Interface contacts:
Residue W216 in protein 2 interacts with residue R46 in protein 1 (closest heavy-atom distance 3.4 Å).
Residue H201 in protein 2 is in contact with residue L41 in protein 1 (closest heavy-atom distance 4.5 Å).
Residue R132 in protein 2 interacts with residue P31 in protein 1 (closest heavy-atom distance 4.2 Å).
Residue C211 in protein 2 is in contact with residue V44 in protein 1 (closest heavy-atom distance 4.7 Å).
Residue N219 in protein 2 is in contact with residue V44 in protein 1 (closest heavy-atom distance 4.9 Å).
Residue P212 in protein 2 is in contact with residue V44 in protein 1 (closest heavy-atom distance 3.2 Å).
Residue P127 in protein 2 contacts residue E33 in protein 1 (closest heavy-atom distance 4.1 Å).
Residue L200 in protein 2 contacts residue I40 in protein 1 (closest heavy-atom distance 4.6 Å).
Residue S128 in protein 2 contacts residue E33 in protein 1 (closest heavy-atom distance 3.1 Å).
Residue Y32 in protein 2 interacts with residue Y22 in protein 1 (closest heavy-atom distance 3.8 Å).
Residue W207 in protein 2 contacts residue P42 in protein 1 (closest heavy-atom distance 3.7 Å).
Residue Y28 in protein 2 interacts with residue I32 in protein 1 (closest heavy-atom distance 3.5 Å).
Residue S213 in protein 2 interacts with residue N81 in protein 1 (closest heavy-atom distance 2.4 Å).
Residue I204 in protein 2 interacts with residue P42 in protein 1 (closest heavy-atom distance 3.5 Å).
Residue I204 in protein 2 contacts residue S38 in protein 1 (closest heavy-atom distance 4.2 Å).
Residue S213 in protein 2 interacts with residue P47 in protein 1 (closest heavy-atom distance 3.4 Å).
Residue W216 in protein 2 contacts residue V44 in protein 1 (closest heavy-atom distance 4.4 Å).
Residue P212 in protein 2 contacts residue I45 in protein 1 (closest heavy-atom distance 2.9 Å).
Residue R187 in protein 2 interacts with residue E39 in protein 1 (closest heavy-atom distance 2.5 Å).
Residue S188 in protein 2 contacts residue S38 in protein 1 (closest heavy-atom distance 4.5 Å).
Residue P199 in protein 2 contacts residue I40 in protein 1 (closest heavy-atom distance 4.2 Å).
Residue P199 in protein 2 is in contact with residue E39 in protein 1 (closest heavy-atom distance 4.7 Å).
Residue K168 in protein 2 is in contact with residue E33 in protein 1 (closest heavy-atom distance 4.0 Å).
Residue H201 in protein 2 interacts with residue E39 in protein 1 (closest heavy-atom distance 3.6 Å).
Residue S185 in protein 2 interacts with residue E39 in protein 1 (closest heavy-atom distance 3.5 Å).
Residue R187 in protein 2 interacts with residue T35 in protein 1 (closest heavy-atom distance 2.5 Å).
Residue K168 in protein 2 contacts residue T35 in protein 1 (closest heavy-atom distance 4.1 Å).
Residue I204 in protein 2 contacts residue E39 in protein 1 (closest heavy-atom distance 3.9 Å).
Residue Y28 in protein 2 is in contact with residue A30 in protein 1 (closest heavy-atom distance 4.9 Å).
Residue S188 in protein 2 contacts residue E39 in protein 1 (closest heavy-atom distance 4.5 Å).
Residue V130 in protein 2 contacts residue E33 in protein 1 (closest heavy-atom distance 3.3 Å).
Residue C198 in protein 2 is in contact with residue T35 in protein 1 (closest heavy-atom distance 4.0 Å).
Residue C198 in protein 2 interacts with residue I40 in protein 1 (closest heavy-atom distance 4.6 Å).
Residue I204 in protein 2 is in contact with residue I40 in protein 1 (closest heavy-atom distance 4.7 Å).
Residue E129 in protein 2 is in contact with residue T34 in protein 1 (closest heavy-atom distance 4.0 Å).
Residue R187 in protein 2 contacts residue T34 in protein 1 (closest heavy-atom distance 3.7 Å).
Residue W207 in protein 2 is in contact with residue V44 in protein 1 (closest heavy-atom distance 3.2 Å).
Residue S215 in protein 2 interacts with residue V44 in protein 1 (closest heavy-atom distance 3.6 Å).
Residue P212 in protein 2 interacts with residue L43 in protein 1 (closest heavy-atom distance 4.5 Å).
Residue E129 in protein 2 contacts residue I32 in protein 1 (closest heavy-atom distance 3.3 Å).
Residue H201 in protein 2 is in contact with residue I40 in protein 1 (closest heavy-atom distance 2.8 Å).
Residue L200 in protein 2 contacts residue T35 in protein 1 (closest heavy-atom distance 3.8 Å).
Residue E129 in protein 2 contacts residue P31 in protein 1 (closest heavy-atom distance 3.5 Å).
Residue M31 in protein 2 interacts with residue P24 in protein 1 (closest heavy-atom distance 3.9 Å).
Residue W216 in protein 2 contacts residue P47 in protein 1 (closest heavy-atom distance 3.4 Å).
Residue Y28 in protein 2 interacts with residue K28 in protein 1 (closest heavy-atom distance 3.3 Å).
Residue W19 in protein 2 interacts with residue R92 in protein 1 (closest heavy-atom distance 4.5 Å).
Residue S185 in protein 2 interacts with residue T36 in protein 1 (closest heavy-atom distance 4.9 Å).
Residue S213 in protein 2 contacts residue I45 in protein 1 (closest heavy-atom distance 3.3 Å).
Residue L200 in protein 2 interacts with residue E39 in protein 1 (closest heavy-atom distance 3.0 Å).
Residue R187 in protein 2 contacts residue T36 in protein 1 (closest heavy-atom distance 4.7 Å).
Residue Y28 in protein 2 interacts with residue L29 in protein 1 (closest heavy-atom distance 4.0 Å).
Residue V130 in protein 2 is in contact with residue P31 in protein 1 (closest heavy-atom distance 4.0 Å).
Residue E129 in protein 2 is in contact with residue E33 in protein 1 (closest heavy-atom distance 2.9 Å).
Residue K168 in protein 2 contacts residue T34 in protein 1 (closest heavy-atom distance 2.4 Å).
Residue H201 in protein 2 is in contact with residue P42 in protein 1 (closest heavy-atom distance 3.6 Å).
Residue W216 in protein 2 contacts residue I45 in protein 1 (closest heavy-atom distance 3.5 Å).
Residue M31 in protein 2 contacts residue L29 in protein 1 (closest heavy-atom distance 3.5 Å).
Residue M31 in protein 2 contacts residue Y22 in protein 1 (closest heavy-atom distance 3.2 Å).
Residue Q197 in protein 2 interacts with residue E33 in protein 1 (closest heavy-atom distance 4.9 Å).

Sequence of protein 1:
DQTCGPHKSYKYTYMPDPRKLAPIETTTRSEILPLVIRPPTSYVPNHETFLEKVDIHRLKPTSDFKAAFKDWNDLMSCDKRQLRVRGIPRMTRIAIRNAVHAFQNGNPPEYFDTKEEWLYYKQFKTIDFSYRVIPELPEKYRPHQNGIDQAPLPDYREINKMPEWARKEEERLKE

This data describes a binding interaction between two proteins.

Sequence of protein 2:
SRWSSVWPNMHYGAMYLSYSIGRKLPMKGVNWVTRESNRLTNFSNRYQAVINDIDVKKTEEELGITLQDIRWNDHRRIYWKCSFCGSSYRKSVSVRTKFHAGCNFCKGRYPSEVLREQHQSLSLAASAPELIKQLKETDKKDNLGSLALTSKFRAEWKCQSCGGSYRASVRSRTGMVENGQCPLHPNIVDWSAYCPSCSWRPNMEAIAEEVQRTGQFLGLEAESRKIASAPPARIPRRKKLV